Sequence of the first protein:
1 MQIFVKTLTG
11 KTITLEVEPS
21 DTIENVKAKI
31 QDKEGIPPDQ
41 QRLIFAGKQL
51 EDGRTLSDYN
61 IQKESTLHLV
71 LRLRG

Contacts between the two chains:
Residue W115 in the second protein interacts with residue G75 in the first protein (closest heavy-atom distance 3.3 Å).
Residue R130 in the second protein contacts residue G47 in the first protein (closest heavy-atom distance 3.2 Å).
Residue D79 in the second protein interacts with residue V70 in the first protein (closest heavy-atom distance 3.9 Å).
Residue V113 in the second protein is in contact with residue G75 in the first protein (closest heavy-atom distance 3.2 Å).
Residue W115 in the second protein is in contact with residue L73 in the first protein (closest heavy-atom distance 3.7 Å).
Residue V136 in the second protein is in contact with residue L8 in the first protein (closest heavy-atom distance 4.7 Å).
Residue D79 in the second protein contacts residue L71 in the first protein (closest heavy-atom distance 4.2 Å).
Residue G135 in the second protein contacts residue L8 in the first protein (closest heavy-atom distance 4.7 Å).
Residue R97 in the second protein is in contact with residue L71 in the first protein (closest heavy-atom distance 3.4 Å).
Residue R97 in the second protein is in contact with residue Q49 in the first protein (closest heavy-atom distance 4.6 Å).
Residue R97 in the second protein is in contact with residue V70 in the first protein (closest heavy-atom distance 3.1 Å).
Residue L110 in the second protein contacts residue G75 in the first protein (closest heavy-atom distance 3.9 Å).
Residue Q84 in the second protein interacts with residue Q49 in the first protein (closest heavy-atom distance 4.1 Å).
Residue W76 in the second protein interacts with residue G75 in the first protein (closest heavy-atom distance 3.5 Å).
Residue S78 in the second protein interacts with residue L73 in the first protein (closest heavy-atom distance 3.0 Å).
Residue E131 in the second protein is in contact with residue F45 in the first protein (closest heavy-atom distance 5.0 Å).
Residue V113 in the second protein contacts residue R74 in the first protein (closest heavy-atom distance 4.4 Å).
Residue Y80 in the second protein is in contact with residue Q49 in the first protein (closest heavy-atom distance 3.1 Å).
Residue Q87 in the second protein interacts with residue G47 in the first protein (closest heavy-atom distance 5.0 Å).
Residue V134 in the second protein is in contact with residue I44 in the first protein (closest heavy-atom distance 3.8 Å).
Residue S78 in the second protein interacts with residue R42 in the first protein (closest heavy-atom distance 4.1 Å).
Residue A77 in the second protein contacts residue L73 in the first protein (closest heavy-atom distance 4.0 Å).
Residue G46 in the second protein interacts with residue G75 in the first protein (closest heavy-atom distance 4.9 Å).
Residue D79 in the second protein interacts with residue Q49 in the first protein (closest heavy-atom distance 4.4 Å).
Residue R97 in the second protein interacts with residue L73 in the first protein (closest heavy-atom distance 3.9 Å).
Residue V134 in the second protein is in contact with residue Q49 in the first protein (closest heavy-atom distance 4.8 Å).
Residue Y80 in the second protein interacts with residue E51 in the first protein (closest heavy-atom distance 3.0 Å).
Residue E131 in the second protein contacts residue A46 in the first protein (closest heavy-atom distance 3.4 Å).
Residue V136 in the second protein interacts with residue V70 in the first protein (closest heavy-atom distance 3.5 Å).
Residue N98 in the second protein interacts with residue L8 in the first protein (closest heavy-atom distance 2.9 Å).
Residue V83 in the second protein interacts with residue Q49 in the first protein (closest heavy-atom distance 3.6 Å).
Residue V134 in the second protein is in contact with residue G47 in the first protein (closest heavy-atom distance 3.8 Å).
Residue D79 in the second protein contacts residue L73 in the first protein (closest heavy-atom distance 2.9 Å).
Residue E131 in the second protein is in contact with residue G47 in the first protein (closest heavy-atom distance 3.6 Å).
Residue V136 in the second protein is in contact with residue H68 in the first protein (closest heavy-atom distance 3.5 Å).
Residue R130 in the second protein interacts with residue K48 in the first protein (closest heavy-atom distance 3.5 Å).
Residue A77 in the second protein is in contact with residue G75 in the first protein (closest heavy-atom distance 2.9 Å).
Residue E73 in the second protein contacts residue R74 in the first protein (closest heavy-atom distance 2.8 Å).
Residue W76 in the second protein interacts with residue R74 in the first protein (closest heavy-atom distance 3.6 Å).
Residue L110 in the second protein interacts with residue R74 in the first protein (closest heavy-atom distance 3.6 Å).
Residue V96 in the second protein contacts residue L73 in the first protein (closest heavy-atom distance 4.8 Å).
Residue D75 in the second protein is in contact with residue R74 in the first protein (closest heavy-atom distance 4.3 Å).
Residue W115 in the second protein contacts residue R74 in the first protein (closest heavy-atom distance 4.3 Å).
Residue V95 in the second protein interacts with residue L73 in the first protein (closest heavy-atom distance 4.2 Å).
Residue D74 in the second protein is in contact with residue R74 in the first protein (closest heavy-atom distance 3.8 Å).
Residue L110 in the second protein is in contact with residue L73 in the first protein (closest heavy-atom distance 4.0 Å).
Residue D79 in the second protein interacts with residue R42 in the first protein (closest heavy-atom distance 2.8 Å).
Residue D79 in the second protein interacts with residue R72 in the first protein (closest heavy-atom distance 3.7 Å).
Residue Y80 in the second protein is in contact with residue R42 in the first protein (closest heavy-atom distance 3.7 Å).
Residue C45 in the second protein contacts residue G75 in the first protein (closest heavy-atom distance 3.8 Å).
Residue R97 in the second protein is in contact with residue L8 in the first protein (closest heavy-atom distance 3.5 Å).
Residue S78 in the second protein interacts with residue R74 in the first protein (closest heavy-atom distance 4.3 Å).
Residue E131 in the second protein contacts residue H68 in the first protein (closest heavy-atom distance 3.8 Å).
Residue S138 in the second protein interacts with residue K6 in the first protein (closest heavy-atom distance 4.7 Å).
Residue V136 in the second protein is in contact with residue I44 in the first protein (closest heavy-atom distance 4.2 Å).
Residue N98 in the second protein contacts residue T9 in the first protein (closest heavy-atom distance 4.0 Å).
Residue A77 in the second protein is in contact with residue R74 in the first protein (closest heavy-atom distance 3.5 Å).
Residue R130 in the second protein interacts with residue A46 in the first protein (closest heavy-atom distance 3.8 Å).

Sequence of the second protein:
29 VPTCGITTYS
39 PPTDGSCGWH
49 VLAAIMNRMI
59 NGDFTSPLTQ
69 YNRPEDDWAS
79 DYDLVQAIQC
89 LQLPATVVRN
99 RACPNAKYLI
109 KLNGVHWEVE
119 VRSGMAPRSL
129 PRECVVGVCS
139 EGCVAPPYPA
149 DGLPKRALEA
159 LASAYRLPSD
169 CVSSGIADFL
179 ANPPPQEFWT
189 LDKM

The following describes two proteins that form a bound complex.